Contacts between the two chains:
Residue W97 in protein 1 is in contact with residue T6 in protein 2 (closest heavy-atom distance 3.3 Å).
Residue K146 in protein 1 contacts residue L9 in protein 2 (closest heavy-atom distance 3.1 Å).
Residue Y159 in protein 1 is in contact with residue V1 in protein 2 (closest heavy-atom distance 2.8 Å).
Residue W97 in protein 1 interacts with residue R5 in protein 2 (closest heavy-atom distance 3.3 Å).
Residue Y159 in protein 1 contacts residue P4 in protein 2 (closest heavy-atom distance 4.0 Å).
Residue I73 in protein 1 is in contact with residue T6 in protein 2 (closest heavy-atom distance 3.9 Å).
Residue L5 in protein 1 is in contact with residue V1 in protein 2 (closest heavy-atom distance 3.7 Å).
Residue T70 in protein 1 interacts with residue M2 in protein 2 (closest heavy-atom distance 3.3 Å).
Residue H99 in protein 1 is in contact with residue M2 in protein 2 (closest heavy-atom distance 3.8 Å).
Residue E152 in protein 1 is in contact with residue R5 in protein 2 (closest heavy-atom distance 2.8 Å).
Residue F116 in protein 1 is in contact with residue L7 in protein 2 (closest heavy-atom distance 3.6 Å).
Residue H155 in protein 1 is in contact with residue R5 in protein 2 (closest heavy-atom distance 3.6 Å).
Residue N77 in protein 1 contacts residue L9 in protein 2 (closest heavy-atom distance 2.9 Å).
Residue Y59 in protein 1 contacts residue V1 in protein 2 (closest heavy-atom distance 3.6 Å).
Residue M45 in protein 1 contacts residue M2 in protein 2 (closest heavy-atom distance 4.3 Å).
Residue S143 in protein 1 contacts residue L9 in protein 2 (closest heavy-atom distance 2.9 Å).
Residue Q156 in protein 1 is in contact with residue R5 in protein 2 (closest heavy-atom distance 3.6 Å).
Residue Y84 in protein 1 is in contact with residue L9 in protein 2 (closest heavy-atom distance 2.9 Å).
Residue Y7 in protein 1 contacts residue M2 in protein 2 (closest heavy-atom distance 3.3 Å).
Residue E63 in protein 1 contacts residue M2 in protein 2 (closest heavy-atom distance 2.8 Å).
Residue F33 in protein 1 is in contact with residue V1 in protein 2 (closest heavy-atom distance 4.8 Å).
Residue E63 in protein 1 interacts with residue V1 in protein 2 (closest heavy-atom distance 3.4 Å).
Residue H9 in protein 1 interacts with residue M2 in protein 2 (closest heavy-atom distance 3.6 Å).
Residue S66 in protein 1 contacts residue A3 in protein 2 (closest heavy-atom distance 4.7 Å).
Residue I73 in protein 1 is in contact with residue L7 in protein 2 (closest heavy-atom distance 3.8 Å).
Residue A67 in protein 1 contacts residue M2 in protein 2 (closest heavy-atom distance 3.7 Å).
Residue Y7 in protein 1 is in contact with residue V1 in protein 2 (closest heavy-atom distance 3.2 Å).
Residue Q156 in protein 1 contacts residue A3 in protein 2 (closest heavy-atom distance 3.9 Å).
Residue E152 in protein 1 is in contact with residue L7 in protein 2 (closest heavy-atom distance 3.7 Å).
Residue F74 in protein 1 contacts residue T6 in protein 2 (closest heavy-atom distance 3.4 Å).
Residue H99 in protein 1 interacts with residue A3 in protein 2 (closest heavy-atom distance 3.3 Å).
Residue W97 in protein 1 is in contact with residue A3 in protein 2 (closest heavy-atom distance 3.6 Å).
Residue T80 in protein 1 interacts with residue L9 in protein 2 (closest heavy-atom distance 3.4 Å).
Residue L81 in protein 1 interacts with residue L9 in protein 2 (closest heavy-atom distance 4.1 Å).
Residue N77 in protein 1 interacts with residue L7 in protein 2 (closest heavy-atom distance 3.3 Å).
Residue Y159 in protein 1 contacts residue M2 in protein 2 (closest heavy-atom distance 3.9 Å).
Residue F116 in protein 1 contacts residue L9 in protein 2 (closest heavy-atom distance 4.6 Å).
Residue I73 in protein 1 contacts residue I8 in protein 2 (closest heavy-atom distance 3.8 Å).
Residue W97 in protein 1 is in contact with residue M2 in protein 2 (closest heavy-atom distance 4.4 Å).
Residue T70 in protein 1 contacts residue T6 in protein 2 (closest heavy-atom distance 4.3 Å).
Residue W133 in protein 1 is in contact with residue L7 in protein 2 (closest heavy-atom distance 3.6 Å).
Residue T70 in protein 1 is in contact with residue A3 in protein 2 (closest heavy-atom distance 4.8 Å).
Residue S66 in protein 1 is in contact with residue M2 in protein 2 (closest heavy-atom distance 4.1 Å).
Residue T163 in protein 1 contacts residue V1 in protein 2 (closest heavy-atom distance 3.8 Å).
Residue R62 in protein 1 interacts with residue V1 in protein 2 (closest heavy-atom distance 4.0 Å).
Residue L124 in protein 1 contacts residue L7 in protein 2 (closest heavy-atom distance 3.6 Å).
Residue N77 in protein 1 is in contact with residue I8 in protein 2 (closest heavy-atom distance 3.7 Å).
Residue L95 in protein 1 interacts with residue L9 in protein 2 (closest heavy-atom distance 4.3 Å).
Residue W167 in protein 1 is in contact with residue V1 in protein 2 (closest heavy-atom distance 3.4 Å).
Residue Q156 in protein 1 contacts residue T6 in protein 2 (closest heavy-atom distance 4.1 Å).
Residue H99 in protein 1 interacts with residue V1 in protein 2 (closest heavy-atom distance 4.7 Å).
Residue Y171 in protein 1 is in contact with residue V1 in protein 2 (closest heavy-atom distance 2.8 Å).
Residue E152 in protein 1 contacts residue T6 in protein 2 (closest heavy-atom distance 3.6 Å).
Residue F116 in protein 1 contacts residue T6 in protein 2 (closest heavy-atom distance 3.7 Å).
Residue Y159 in protein 1 interacts with residue A3 in protein 2 (closest heavy-atom distance 3.7 Å).
Residue K146 in protein 1 contacts residue I8 in protein 2 (closest heavy-atom distance 4.0 Å).
Residue S66 in protein 1 contacts residue P4 in protein 2 (closest heavy-atom distance 4.5 Å).
Residue Y123 in protein 1 interacts with residue L9 in protein 2 (closest heavy-atom distance 3.6 Å).
Residue L124 in protein 1 interacts with residue L9 in protein 2 (closest heavy-atom distance 4.4 Å).
Residue S147 in protein 1 interacts with residue L7 in protein 2 (closest heavy-atom distance 4.0 Å).

Sequence of protein 2:
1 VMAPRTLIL

Sequence of protein 1:
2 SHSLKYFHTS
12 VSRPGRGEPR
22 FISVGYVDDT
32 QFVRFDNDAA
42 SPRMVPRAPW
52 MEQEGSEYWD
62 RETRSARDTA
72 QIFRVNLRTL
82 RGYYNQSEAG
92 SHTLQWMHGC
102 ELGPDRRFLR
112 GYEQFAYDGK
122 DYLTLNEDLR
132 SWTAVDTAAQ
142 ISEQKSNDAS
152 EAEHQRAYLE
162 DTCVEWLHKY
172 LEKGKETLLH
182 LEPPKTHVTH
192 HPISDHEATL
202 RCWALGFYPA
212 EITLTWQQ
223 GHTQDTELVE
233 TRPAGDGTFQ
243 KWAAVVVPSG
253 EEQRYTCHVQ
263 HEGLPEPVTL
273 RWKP

This data describes a binding interaction between two proteins.